Interface contacts:
Residue R162 in the first protein interacts with residue D119 in the second protein (closest heavy-atom distance 3.4 Å).
Residue N155 in the first protein is in contact with residue D119 in the second protein (closest heavy-atom distance 5.0 Å).
Residue R158 in the first protein interacts with residue D119 in the second protein (closest heavy-atom distance 4.2 Å).
Residue R162 in the first protein is in contact with residue A116 in the second protein (closest heavy-atom distance 5.0 Å).
Residue S159 in the first protein is in contact with residue D119 in the second protein (closest heavy-atom distance 3.3 Å).

This data describes a binding interaction between two proteins.

Sequence of the first protein:
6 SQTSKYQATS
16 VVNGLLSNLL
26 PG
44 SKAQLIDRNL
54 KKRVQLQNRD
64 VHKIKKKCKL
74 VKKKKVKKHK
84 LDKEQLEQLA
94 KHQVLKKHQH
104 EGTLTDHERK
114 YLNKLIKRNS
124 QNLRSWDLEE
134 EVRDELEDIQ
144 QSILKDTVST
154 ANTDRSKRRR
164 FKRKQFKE

Sequence of the second protein:
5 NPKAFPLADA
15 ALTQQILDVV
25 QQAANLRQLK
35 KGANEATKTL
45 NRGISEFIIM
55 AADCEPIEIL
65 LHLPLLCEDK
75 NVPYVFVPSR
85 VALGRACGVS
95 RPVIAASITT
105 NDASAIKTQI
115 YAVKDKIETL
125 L